Residue-level contacts at the interface:
Residue E252 in the second protein contacts residue K28 in the first protein (closest heavy-atom distance 2.8 Å).
Residue R410 in the second protein contacts residue A88 in the first protein (closest heavy-atom distance 2.8 Å).
Residue N408 in the second protein interacts with residue R72 in the first protein (closest heavy-atom distance 3.2 Å).
Residue E375 in the second protein interacts with residue K86 in the first protein (closest heavy-atom distance 2.8 Å).
Residue N295 in the second protein is in contact with residue D66 in the first protein (closest heavy-atom distance 3.0 Å).
Residue R266 in the second protein is in contact with residue V42 in the first protein (closest heavy-atom distance 2.8 Å).
Residue E288 in the second protein is in contact with residue D66 in the first protein (closest heavy-atom distance 3.2 Å).
Residue R174 in the second protein is in contact with residue G27 in the first protein (closest heavy-atom distance 3.1 Å).
Residue K283 in the second protein contacts residue N55 in the first protein (closest heavy-atom distance 2.8 Å).
Residue E390 in the second protein interacts with residue V51 in the first protein (closest heavy-atom distance 3.2 Å).
Residue V197 in the second protein interacts with residue E24 in the first protein (closest heavy-atom distance 3.2 Å).
Residue K298 in the second protein contacts residue P76 in the first protein (closest heavy-atom distance 2.7 Å).
Residue N284 in the second protein contacts residue Q56 in the first protein (closest heavy-atom distance 2.8 Å).
Residue A234 in the second protein interacts with residue E18 in the first protein (closest heavy-atom distance 3.0 Å).
Residue E235 in the second protein is in contact with residue K14 in the first protein (closest heavy-atom distance 3.0 Å).
Residue R266 in the second protein interacts with residue L41 in the first protein (closest heavy-atom distance 2.9 Å).
Residue Y123 in the second protein interacts with residue Y80 in the first protein (closest heavy-atom distance 3.1 Å).
Residue R174 in the second protein interacts with residue E24 in the first protein (closest heavy-atom distance 2.8 Å).
Residue K403 in the second protein contacts residue T90 in the first protein (closest heavy-atom distance 2.9 Å).
Residue N411 in the second protein contacts residue K77 in the first protein (closest heavy-atom distance 2.8 Å).
Residue N236 in the second protein contacts residue T15 in the first protein (closest heavy-atom distance 2.8 Å).
Residue D407 in the second protein contacts residue K77 in the first protein (closest heavy-atom distance 2.7 Å).
Residue Y232 in the second protein contacts residue E18 in the first protein (closest heavy-atom distance 3.0 Å).
Residue N402 in the second protein interacts with residue R72 in the first protein (closest heavy-atom distance 3.0 Å).
Residue E270 in the second protein is in contact with residue S47 in the first protein (closest heavy-atom distance 3.0 Å).
Residue E390 in the second protein contacts residue E53 in the first protein (closest heavy-atom distance 2.8 Å).
Residue K265 in the second protein contacts residue D44 in the first protein (closest heavy-atom distance 2.9 Å).
Residue E415 in the second protein contacts residue H81 in the first protein (closest heavy-atom distance 3.0 Å).
Residue R204 in the second protein interacts with residue E24 in the first protein (closest heavy-atom distance 2.9 Å).
Residue R410 in the second protein interacts with residue D85 in the first protein (closest heavy-atom distance 3.0 Å).
Residue D391 in the second protein interacts with residue T52 in the first protein (closest heavy-atom distance 3.2 Å).
Residue F267 in the second protein is in contact with residue K58 in the first protein (closest heavy-atom distance 3.0 Å).
Residue N236 in the second protein is in contact with residue K14 in the first protein (closest heavy-atom distance 2.8 Å).
Residue E390 in the second protein contacts residue T52 in the first protein (closest heavy-atom distance 3.0 Å).
Residue E270 in the second protein contacts residue A46 in the first protein (closest heavy-atom distance 3.3 Å).
Residue E415 in the second protein contacts residue A78 in the first protein (closest heavy-atom distance 3.1 Å).
Residue N411 in the second protein is in contact with residue T79 in the first protein (closest heavy-atom distance 3.0 Å).
Residue E189 in the second protein contacts residue T19 in the first protein (closest heavy-atom distance 3.0 Å).
Residue E415 in the second protein contacts residue T79 in the first protein (closest heavy-atom distance 3.0 Å).
Residue E390 in the second protein interacts with residue Q56 in the first protein (closest heavy-atom distance 3.2 Å).
Residue S387 in the second protein is in contact with residue E53 in the first protein (closest heavy-atom distance 2.9 Å).
Residue Y389 in the second protein interacts with residue W73 in the first protein (closest heavy-atom distance 3.1 Å).
Residue G359 in the second protein interacts with residue H81 in the first protein (closest heavy-atom distance 3.0 Å).
Residue E280 in the second protein interacts with residue Q56 in the first protein (closest heavy-atom distance 3.1 Å).
Residue E189 in the second protein interacts with residue F16 in the first protein (closest heavy-atom distance 3.2 Å).
Residue K265 in the second protein interacts with residue S43 in the first protein (closest heavy-atom distance 2.8 Å).
Residue R204 in the second protein interacts with residue A22 in the first protein (closest heavy-atom distance 3.2 Å).
Residue E270 in the second protein interacts with residue Q57 in the first protein (closest heavy-atom distance 2.8 Å).
Residue A388 in the second protein contacts residue Q56 in the first protein (closest heavy-atom distance 3.2 Å).
Residue P392 in the second protein is in contact with residue T52 in the first protein (closest heavy-atom distance 3.1 Å).
Residue Y123 in the second protein interacts with residue H81 in the first protein (closest heavy-atom distance 3.1 Å).
Residue D195 in the second protein interacts with residue W25 in the first protein (closest heavy-atom distance 2.9 Å).
Residue S387 in the second protein is in contact with residue N55 in the first protein (closest heavy-atom distance 2.8 Å).
Residue H233 in the second protein contacts residue E18 in the first protein (closest heavy-atom distance 2.8 Å).
Residue V197 in the second protein contacts residue A22 in the first protein (closest heavy-atom distance 3.3 Å).
Residue Y389 in the second protein is in contact with residue M69 in the first protein (closest heavy-atom distance 2.8 Å).
Residue K265 in the second protein is in contact with residue A46 in the first protein (closest heavy-atom distance 3.1 Å).
Residue S291 in the second protein is in contact with residue L74 in the first protein (closest heavy-atom distance 3.3 Å).
Residue G268 in the second protein is in contact with residue Q57 in the first protein (closest heavy-atom distance 3.0 Å).
Residue S291 in the second protein contacts residue D66 in the first protein (closest heavy-atom distance 3.0 Å).

Sequence of the first protein:
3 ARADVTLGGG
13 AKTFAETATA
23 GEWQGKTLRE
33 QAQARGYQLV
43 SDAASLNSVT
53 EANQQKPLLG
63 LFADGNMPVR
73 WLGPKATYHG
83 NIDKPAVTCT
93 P

Sequence of the second protein:
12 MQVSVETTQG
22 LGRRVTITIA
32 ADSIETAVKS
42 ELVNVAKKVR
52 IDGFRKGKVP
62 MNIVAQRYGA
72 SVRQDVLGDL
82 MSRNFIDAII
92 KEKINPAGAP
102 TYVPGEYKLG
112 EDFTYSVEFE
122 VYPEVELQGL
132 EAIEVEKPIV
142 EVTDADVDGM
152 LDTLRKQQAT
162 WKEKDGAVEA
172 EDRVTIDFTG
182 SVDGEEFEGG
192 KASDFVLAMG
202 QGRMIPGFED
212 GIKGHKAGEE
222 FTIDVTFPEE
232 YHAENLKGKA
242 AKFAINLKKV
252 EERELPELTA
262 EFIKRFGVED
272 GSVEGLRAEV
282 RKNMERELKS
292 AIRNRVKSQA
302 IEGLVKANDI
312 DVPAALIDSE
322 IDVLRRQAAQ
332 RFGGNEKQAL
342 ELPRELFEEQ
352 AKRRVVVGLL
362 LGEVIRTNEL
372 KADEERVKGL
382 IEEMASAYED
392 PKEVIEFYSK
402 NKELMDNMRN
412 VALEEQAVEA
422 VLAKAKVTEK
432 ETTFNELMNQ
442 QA

This data describes a binding interaction between two proteins.